Sequence of chain A:
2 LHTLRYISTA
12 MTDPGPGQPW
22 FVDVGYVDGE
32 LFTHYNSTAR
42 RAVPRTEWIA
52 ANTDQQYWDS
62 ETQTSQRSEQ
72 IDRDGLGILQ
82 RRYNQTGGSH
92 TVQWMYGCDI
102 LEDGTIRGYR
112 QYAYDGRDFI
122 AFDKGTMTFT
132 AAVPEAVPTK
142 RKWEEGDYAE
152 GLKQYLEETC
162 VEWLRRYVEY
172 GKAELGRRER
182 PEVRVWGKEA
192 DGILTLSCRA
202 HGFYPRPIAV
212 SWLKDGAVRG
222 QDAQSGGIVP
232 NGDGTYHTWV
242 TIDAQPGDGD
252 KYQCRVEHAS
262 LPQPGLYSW

This data describes a binding interaction between two proteins.

Sequence of chain B:
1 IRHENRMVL

Contacts between the two chains:
Residue W144 in chain A is in contact with residue L9 in chain B (closest heavy-atom distance 4.1 Å).
Residue L80 in chain A contacts residue L9 in chain B (closest heavy-atom distance 3.9 Å).
Residue T65 in chain A is in contact with residue R2 in chain B (closest heavy-atom distance 3.6 Å).
Residue E62 in chain A interacts with residue I1 in chain B (closest heavy-atom distance 3.4 Å).
Residue I72 in chain A contacts residue M7 in chain B (closest heavy-atom distance 3.4 Å).
Residue S69 in chain A interacts with residue N5 in chain B (closest heavy-atom distance 4.9 Å).
Residue V25 in chain A interacts with residue R2 in chain B (closest heavy-atom distance 4.8 Å).
Residue D24 in chain A contacts residue R2 in chain B (closest heavy-atom distance 2.8 Å).
Residue R83 in chain A interacts with residue L9 in chain B (closest heavy-atom distance 2.9 Å).
Residue W59 in chain A interacts with residue R2 in chain B (closest heavy-atom distance 4.5 Å).
Residue I79 in chain A is in contact with residue V8 in chain B (closest heavy-atom distance 3.9 Å).
Residue T65 in chain A contacts residue E4 in chain B (closest heavy-atom distance 3.6 Å).
Residue F130 in chain A contacts residue M7 in chain B (closest heavy-atom distance 4.2 Å).
Residue Y113 in chain A contacts residue L9 in chain B (closest heavy-atom distance 4.0 Å).
Residue L153 in chain A interacts with residue H3 in chain B (closest heavy-atom distance 3.8 Å).
Residue I72 in chain A interacts with residue N5 in chain B (closest heavy-atom distance 3.5 Å).
Residue H35 in chain A is in contact with residue R2 in chain B (closest heavy-atom distance 3.7 Å).
Residue Y156 in chain A interacts with residue R2 in chain B (closest heavy-atom distance 4.1 Å).
Residue T140 in chain A is in contact with residue L9 in chain B (closest heavy-atom distance 2.7 Å).
Residue Y149 in chain A is in contact with residue R6 in chain B (closest heavy-atom distance 3.7 Å).
Residue Y97 in chain A contacts residue R2 in chain B (closest heavy-atom distance 3.4 Å).
Residue Y149 in chain A interacts with residue M7 in chain B (closest heavy-atom distance 3.5 Å).
Residue T140 in chain A contacts residue V8 in chain B (closest heavy-atom distance 4.6 Å).
Residue W144 in chain A contacts residue M7 in chain B (closest heavy-atom distance 3.8 Å).
Residue Y7 in chain A contacts residue I1 in chain B (closest heavy-atom distance 3.1 Å).
Residue R68 in chain A contacts residue N5 in chain B (closest heavy-atom distance 3.7 Å).
Residue T65 in chain A contacts residue H3 in chain B (closest heavy-atom distance 3.6 Å).
Residue L5 in chain A is in contact with residue I1 in chain B (closest heavy-atom distance 4.5 Å).
Residue A43 in chain A is in contact with residue R2 in chain B (closest heavy-atom distance 4.0 Å).
Residue Y156 in chain A contacts residue I1 in chain B (closest heavy-atom distance 2.6 Å).
Residue K143 in chain A interacts with residue V8 in chain B (closest heavy-atom distance 3.0 Å).
Residue V93 in chain A interacts with residue L9 in chain B (closest heavy-atom distance 4.2 Å).
Residue I72 in chain A interacts with residue R6 in chain B (closest heavy-atom distance 3.9 Å).
Residue Y168 in chain A is in contact with residue I1 in chain B (closest heavy-atom distance 2.7 Å).
Residue G76 in chain A interacts with residue L9 in chain B (closest heavy-atom distance 4.2 Å).
Residue R111 in chain A interacts with residue H3 in chain B (closest heavy-atom distance 4.5 Å).
Residue I79 in chain A contacts residue L9 in chain B (closest heavy-atom distance 3.8 Å).
Residue R68 in chain A is in contact with residue E4 in chain B (closest heavy-atom distance 3.4 Å).
Residue Y58 in chain A interacts with residue I1 in chain B (closest heavy-atom distance 3.6 Å).
Residue I72 in chain A contacts residue V8 in chain B (closest heavy-atom distance 4.0 Å).
Residue Y156 in chain A contacts residue H3 in chain B (closest heavy-atom distance 3.6 Å).
Residue Y113 in chain A contacts residue M7 in chain B (closest heavy-atom distance 4.3 Å).
Residue T34 in chain A interacts with residue R2 in chain B (closest heavy-atom distance 3.1 Å).
Residue R68 in chain A interacts with residue R6 in chain B (closest heavy-atom distance 3.9 Å).
Residue E62 in chain A contacts residue R2 in chain B (closest heavy-atom distance 3.0 Å).
Residue K143 in chain A contacts residue L9 in chain B (closest heavy-atom distance 2.9 Å).
Residue Q64 in chain A is in contact with residue E4 in chain B (closest heavy-atom distance 3.1 Å).
Residue Y7 in chain A interacts with residue R2 in chain B (closest heavy-atom distance 3.6 Å).
Residue S66 in chain A is in contact with residue R2 in chain B (closest heavy-atom distance 3.1 Å).
Residue S69 in chain A interacts with residue H3 in chain B (closest heavy-atom distance 4.8 Å).
Residue Y97 in chain A contacts residue H3 in chain B (closest heavy-atom distance 2.9 Å).
Residue F120 in chain A interacts with residue L9 in chain B (closest heavy-atom distance 3.8 Å).
Residue L153 in chain A is in contact with residue M7 in chain B (closest heavy-atom distance 3.7 Å).
Residue T160 in chain A contacts residue I1 in chain B (closest heavy-atom distance 3.8 Å).
Residue R111 in chain A interacts with residue N5 in chain B (closest heavy-atom distance 3.8 Å).
Residue W164 in chain A interacts with residue I1 in chain B (closest heavy-atom distance 3.6 Å).
Residue R111 in chain A is in contact with residue M7 in chain B (closest heavy-atom distance 4.1 Å).
Residue W144 in chain A contacts residue V8 in chain B (closest heavy-atom distance 2.8 Å).
Residue Y36 in chain A contacts residue R2 in chain B (closest heavy-atom distance 4.0 Å).
Residue G152 in chain A is in contact with residue H3 in chain B (closest heavy-atom distance 4.1 Å).